The following describes two proteins that form a bound complex.

Sequence of protein 2:
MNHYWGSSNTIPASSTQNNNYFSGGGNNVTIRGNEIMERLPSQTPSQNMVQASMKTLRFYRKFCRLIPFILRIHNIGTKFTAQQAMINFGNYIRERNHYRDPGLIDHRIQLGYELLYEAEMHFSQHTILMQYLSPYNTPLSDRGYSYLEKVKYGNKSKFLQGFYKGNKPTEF

Sequence of protein 1:
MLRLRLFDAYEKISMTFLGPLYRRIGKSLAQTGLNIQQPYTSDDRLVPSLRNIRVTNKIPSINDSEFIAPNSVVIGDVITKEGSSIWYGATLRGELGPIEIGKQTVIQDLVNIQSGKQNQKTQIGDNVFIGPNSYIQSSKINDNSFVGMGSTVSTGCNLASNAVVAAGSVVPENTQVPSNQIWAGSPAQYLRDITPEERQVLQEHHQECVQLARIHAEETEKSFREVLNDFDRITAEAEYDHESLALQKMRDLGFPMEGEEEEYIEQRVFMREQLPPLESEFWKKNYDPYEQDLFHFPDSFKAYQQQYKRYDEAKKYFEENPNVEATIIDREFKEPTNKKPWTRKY

Interface contacts:
Residue N286 in protein 1 contacts residue Q51 in protein 2 (closest heavy-atom distance 4.3 Å).
Residue A326 in protein 1 interacts with residue H98 in protein 2 (closest heavy-atom distance 3.4 Å).
Residue E332 in protein 1 is in contact with residue K158 in protein 2 (closest heavy-atom distance 3.9 Å).
Residue W342 in protein 1 interacts with residue R143 in protein 2 (closest heavy-atom distance 3.1 Å).
Residue D330 in protein 1 interacts with residue N137 in protein 2 (closest heavy-atom distance 3.5 Å).
Residue P322 in protein 1 interacts with residue R100 in protein 2 (closest heavy-atom distance 3.3 Å).
Residue F333 in protein 1 is in contact with residue P139 in protein 2 (closest heavy-atom distance 3.7 Å).
Residue Y287 in protein 1 interacts with residue T44 in protein 2 (closest heavy-atom distance 3.5 Å).
Residue P341 in protein 1 interacts with residue S141 in protein 2 (closest heavy-atom distance 3.6 Å).
Residue F318 in protein 1 is in contact with residue M49 in protein 2 (closest heavy-atom distance 3.5 Å).
Residue R310 in protein 1 contacts residue M54 in protein 2 (closest heavy-atom distance 3.8 Å).
Residue E325 in protein 1 is in contact with residue H98 in protein 2 (closest heavy-atom distance 4.1 Å).
Residue Q306 in protein 1 contacts residue R58 in protein 2 (closest heavy-atom distance 3.7 Å).
Residue W342 in protein 1 is in contact with residue L140 in protein 2 (closest heavy-atom distance 3.1 Å).
Residue W342 in protein 1 interacts with residue P139 in protein 2 (closest heavy-atom distance 4.0 Å).
Residue W342 in protein 1 is in contact with residue S141 in protein 2 (closest heavy-atom distance 3.9 Å).
Residue E325 in protein 1 interacts with residue N97 in protein 2 (closest heavy-atom distance 4.3 Å).
Residue Y311 in protein 1 interacts with residue V50 in protein 2 (closest heavy-atom distance 3.8 Å).
Residue E332 in protein 1 interacts with residue N137 in protein 2 (closest heavy-atom distance 3.2 Å).
Residue F333 in protein 1 interacts with residue K150 in protein 2 (closest heavy-atom distance 4.2 Å).
Residue E335 in protein 1 interacts with residue K150 in protein 2 (closest heavy-atom distance 3.5 Å).
Residue I329 in protein 1 interacts with residue Y136 in protein 2 (closest heavy-atom distance 3.8 Å).
Residue K284 in protein 1 contacts residue Q47 in protein 2 (closest heavy-atom distance 4.0 Å).
Residue Y311 in protein 1 is in contact with residue R58 in protein 2 (closest heavy-atom distance 2.6 Å).
Residue W342 in protein 1 interacts with residue G144 in protein 2 (closest heavy-atom distance 3.9 Å).
Residue P336 in protein 1 interacts with residue T138 in protein 2 (closest heavy-atom distance 3.9 Å).
Residue Y287 in protein 1 contacts residue Q47 in protein 2 (closest heavy-atom distance 4.3 Å).
Residue W342 in protein 1 contacts residue Y145 in protein 2 (closest heavy-atom distance 3.3 Å).
Residue T327 in protein 1 is in contact with residue E95 in protein 2 (closest heavy-atom distance 3.3 Å).
Residue I329 in protein 1 contacts residue N91 in protein 2 (closest heavy-atom distance 3.9 Å).
Residue T327 in protein 1 is in contact with residue N97 in protein 2 (closest heavy-atom distance 3.1 Å).
Residue F333 in protein 1 contacts residue S146 in protein 2 (closest heavy-atom distance 3.9 Å).
Residue I329 in protein 1 contacts residue E95 in protein 2 (closest heavy-atom distance 3.6 Å).
Residue P336 in protein 1 contacts residue Y145 in protein 2 (closest heavy-atom distance 3.8 Å).
Residue V324 in protein 1 is in contact with residue N97 in protein 2 (closest heavy-atom distance 4.2 Å).
Residue T327 in protein 1 contacts residue R94 in protein 2 (closest heavy-atom distance 3.3 Å).
Residue K334 in protein 1 interacts with residue N137 in protein 2 (closest heavy-atom distance 2.7 Å).
Residue K334 in protein 1 is in contact with residue P139 in protein 2 (closest heavy-atom distance 3.9 Å).
Residue F318 in protein 1 contacts residue S53 in protein 2 (closest heavy-atom distance 3.2 Å).
Residue V324 in protein 1 contacts residue R100 in protein 2 (closest heavy-atom distance 3.4 Å).
Residue K285 in protein 1 is in contact with residue Q47 in protein 2 (closest heavy-atom distance 3.3 Å).
Residue F318 in protein 1 interacts with residue R100 in protein 2 (closest heavy-atom distance 4.0 Å).
Residue E335 in protein 1 interacts with residue Y145 in protein 2 (closest heavy-atom distance 3.4 Å).
Residue F333 in protein 1 is in contact with residue N137 in protein 2 (closest heavy-atom distance 3.6 Å).
Residue V324 in protein 1 is in contact with residue H98 in protein 2 (closest heavy-atom distance 3.7 Å).
Residue R331 in protein 1 is in contact with residue Y136 in protein 2 (closest heavy-atom distance 3.2 Å).
Residue F318 in protein 1 is in contact with residue V50 in protein 2 (closest heavy-atom distance 4.0 Å).
Residue K334 in protein 1 is in contact with residue T138 in protein 2 (closest heavy-atom distance 3.9 Å).
Residue F333 in protein 1 contacts residue Y145 in protein 2 (closest heavy-atom distance 3.5 Å).
Residue E335 in protein 1 contacts residue Y147 in protein 2 (closest heavy-atom distance 4.3 Å).
Residue P336 in protein 1 interacts with residue P139 in protein 2 (closest heavy-atom distance 4.3 Å).
Residue N321 in protein 1 contacts residue R100 in protein 2 (closest heavy-atom distance 3.3 Å).
Residue K315 in protein 1 is in contact with residue V50 in protein 2 (closest heavy-atom distance 3.5 Å).
Residue E335 in protein 1 contacts residue T138 in protein 2 (closest heavy-atom distance 3.9 Å).
Residue N338 in protein 1 interacts with residue Q84 in protein 2 (closest heavy-atom distance 3.4 Å).
Residue A314 in protein 1 is in contact with residue M54 in protein 2 (closest heavy-atom distance 4.3 Å).
Residue F333 in protein 1 interacts with residue Y147 in protein 2 (closest heavy-atom distance 4.1 Å).
Residue A314 in protein 1 is in contact with residue V50 in protein 2 (closest heavy-atom distance 3.6 Å).
Residue D288 in protein 1 contacts residue R58 in protein 2 (closest heavy-atom distance 4.1 Å).
Residue Y311 in protein 1 interacts with residue M54 in protein 2 (closest heavy-atom distance 3.6 Å).